Residue-level contacts at the interface:
Residue F45 in protein 1 is in contact with residue I32 in protein 2 (closest heavy-atom distance 4.2 Å).
Residue K44 in protein 1 is in contact with residue I32 in protein 2 (closest heavy-atom distance 4.9 Å).
Residue K44 in protein 1 interacts with residue T36 in protein 2 (closest heavy-atom distance 4.9 Å).
Residue K48 in protein 1 interacts with residue I39 in protein 2 (closest heavy-atom distance 4.3 Å).
Residue L41 in protein 1 contacts residue I32 in protein 2 (closest heavy-atom distance 4.8 Å).
Residue K48 in protein 1 interacts with residue K43 in protein 2 (closest heavy-atom distance 3.2 Å).
Residue F45 in protein 1 contacts residue T36 in protein 2 (closest heavy-atom distance 4.1 Å).
Residue F45 in protein 1 interacts with residue A35 in protein 2 (closest heavy-atom distance 4.4 Å).
Residue S50 in protein 1 is in contact with residue K43 in protein 2 (closest heavy-atom distance 4.3 Å).

Sequence of protein 2:
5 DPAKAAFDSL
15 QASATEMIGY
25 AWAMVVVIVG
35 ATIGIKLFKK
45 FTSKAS

These two protein chains interact to form a complex.

Sequence of protein 1:
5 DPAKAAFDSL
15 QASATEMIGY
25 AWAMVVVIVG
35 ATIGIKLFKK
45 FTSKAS